The following describes two proteins that form a bound complex.

Sequence of the first protein:
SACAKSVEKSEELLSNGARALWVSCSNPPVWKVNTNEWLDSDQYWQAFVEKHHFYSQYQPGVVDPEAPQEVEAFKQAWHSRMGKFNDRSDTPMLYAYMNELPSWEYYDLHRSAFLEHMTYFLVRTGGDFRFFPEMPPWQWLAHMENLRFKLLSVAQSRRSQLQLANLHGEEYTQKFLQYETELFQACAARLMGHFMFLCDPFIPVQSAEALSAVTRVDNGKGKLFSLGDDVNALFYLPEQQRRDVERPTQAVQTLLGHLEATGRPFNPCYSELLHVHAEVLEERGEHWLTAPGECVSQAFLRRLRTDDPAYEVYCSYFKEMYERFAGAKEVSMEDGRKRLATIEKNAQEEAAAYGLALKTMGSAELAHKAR

Interface contacts:
Residue R251 in the first protein is in contact with residue D176 in the second protein (closest heavy-atom distance 2.7 Å).
Residue Q377 in the first protein interacts with residue S100 in the second protein (closest heavy-atom distance 3.9 Å).
Residue R245 in the first protein contacts residue V210 in the second protein (closest heavy-atom distance 3.2 Å).
Residue W261 in the first protein interacts with residue V210 in the second protein (closest heavy-atom distance 3.0 Å).
Residue F252 in the first protein contacts residue E188 in the second protein (closest heavy-atom distance 3.8 Å).
Residue T442 in the first protein interacts with residue P85 in the second protein (closest heavy-atom distance 3.4 Å).
Residue R438 in the first protein contacts residue R145 in the second protein (closest heavy-atom distance 2.9 Å).
Residue R438 in the first protein contacts residue F146 in the second protein (closest heavy-atom distance 3.5 Å).
Residue P428 in the first protein interacts with residue A102 in the second protein (closest heavy-atom distance 4.0 Å).
Residue L437 in the first protein contacts residue P90 in the second protein (closest heavy-atom distance 4.1 Å).
Residue H423 in the first protein interacts with residue V152 in the second protein (closest heavy-atom distance 4.0 Å).
Residue D249 in the first protein interacts with residue F146 in the second protein (closest heavy-atom distance 3.0 Å).
Residue H423 in the first protein contacts residue L148 in the second protein (closest heavy-atom distance 3.2 Å).
Residue F454 in the first protein is in contact with residue P90 in the second protein (closest heavy-atom distance 4.2 Å).
Residue V192 in the first protein is in contact with residue A267 in the second protein (closest heavy-atom distance 3.9 Å).
Residue A427 in the first protein is in contact with residue L148 in the second protein (closest heavy-atom distance 3.6 Å).
Residue W261 in the first protein contacts residue S209 in the second protein (closest heavy-atom distance 3.3 Å).
Residue G248 in the first protein is in contact with residue F146 in the second protein (closest heavy-atom distance 3.6 Å).
Residue R438 in the first protein is in contact with residue L148 in the second protein (closest heavy-atom distance 3.7 Å).
Residue D336 in the first protein is in contact with residue F96 in the second protein (closest heavy-atom distance 3.0 Å).
Residue P428 in the first protein interacts with residue S101 in the second protein (closest heavy-atom distance 2.0 Å).
Residue F252 in the first protein contacts residue F146 in the second protein (closest heavy-atom distance 3.4 Å).
Residue Q434 in the first protein interacts with residue P92 in the second protein (closest heavy-atom distance 3.9 Å).
Residue Y458 in the first protein interacts with residue P92 in the second protein (closest heavy-atom distance 3.7 Å).
Residue C431 in the first protein is in contact with residue F96 in the second protein (closest heavy-atom distance 4.2 Å).
Residue T442 in the first protein contacts residue P87 in the second protein (closest heavy-atom distance 3.6 Å).
Residue P337 in the first protein contacts residue A98 in the second protein (closest heavy-atom distance 3.9 Å).
Residue W225 in the first protein contacts residue F72 in the second protein (closest heavy-atom distance 3.4 Å).
Residue D380 in the first protein is in contact with residue S100 in the second protein (closest heavy-atom distance 2.9 Å).
Residue C451 in the first protein contacts residue P90 in the second protein (closest heavy-atom distance 3.9 Å).
Residue F252 in the first protein is in contact with residue V190 in the second protein (closest heavy-atom distance 3.4 Å).
Residue R379 in the first protein contacts residue S100 in the second protein (closest heavy-atom distance 3.7 Å).
Residue T426 in the first protein contacts residue L148 in the second protein (closest heavy-atom distance 3.8 Å).
Residue D208 in the first protein contacts residue S71 in the second protein (closest heavy-atom distance 3.5 Å).
Residue G429 in the first protein interacts with residue S101 in the second protein (closest heavy-atom distance 4.2 Å).
Residue E430 in the first protein is in contact with residue K151 in the second protein (closest heavy-atom distance 3.7 Å).
Residue L425 in the first protein is in contact with residue L148 in the second protein (closest heavy-atom distance 4.1 Å).
Residue R439 in the first protein contacts residue F146 in the second protein (closest heavy-atom distance 3.4 Å).
Residue R438 in the first protein is in contact with residue K151 in the second protein (closest heavy-atom distance 3.7 Å).
Residue Q434 in the first protein is in contact with residue P90 in the second protein (closest heavy-atom distance 3.4 Å).
Residue A427 in the first protein is in contact with residue S101 in the second protein (closest heavy-atom distance 4.0 Å).
Residue F461 in the first protein is in contact with residue F96 in the second protein (closest heavy-atom distance 4.0 Å).
Residue R379 in the first protein contacts residue A98 in the second protein (closest heavy-atom distance 3.0 Å).
Residue Y458 in the first protein contacts residue F96 in the second protein (closest heavy-atom distance 3.8 Å).
Residue Q260 in the first protein interacts with residue V210 in the second protein (closest heavy-atom distance 4.0 Å).
Residue P258 in the first protein interacts with residue S209 in the second protein (closest heavy-atom distance 4.1 Å).
Residue Q376 in the first protein contacts residue V99 in the second protein (closest heavy-atom distance 3.5 Å).
Residue R379 in the first protein is in contact with residue V99 in the second protein (closest heavy-atom distance 3.7 Å).
Residue D208 in the first protein is in contact with residue F72 in the second protein (closest heavy-atom distance 4.0 Å).
Residue F338 in the first protein interacts with residue F96 in the second protein (closest heavy-atom distance 3.9 Å).
Residue R245 in the first protein interacts with residue G211 in the second protein (closest heavy-atom distance 3.8 Å).
Residue Y458 in the first protein interacts with residue T91 in the second protein (closest heavy-atom distance 3.7 Å).
Residue Y458 in the first protein is in contact with residue P90 in the second protein (closest heavy-atom distance 4.1 Å).
Residue A427 in the first protein contacts residue K151 in the second protein (closest heavy-atom distance 4.0 Å).
Residue Y458 in the first protein is in contact with residue P93 in the second protein (closest heavy-atom distance 3.9 Å).
Residue G247 in the first protein is in contact with residue F146 in the second protein (closest heavy-atom distance 3.9 Å).
Residue Q376 in the first protein is in contact with residue S100 in the second protein (closest heavy-atom distance 3.0 Å).
Residue Y447 in the first protein is in contact with residue T89 in the second protein (closest heavy-atom distance 2.9 Å).
Residue Y447 in the first protein contacts residue P87 in the second protein (closest heavy-atom distance 3.7 Å).
Residue T442 in the first protein contacts residue D84 in the second protein (closest heavy-atom distance 4.0 Å).

Sequence of the second protein:
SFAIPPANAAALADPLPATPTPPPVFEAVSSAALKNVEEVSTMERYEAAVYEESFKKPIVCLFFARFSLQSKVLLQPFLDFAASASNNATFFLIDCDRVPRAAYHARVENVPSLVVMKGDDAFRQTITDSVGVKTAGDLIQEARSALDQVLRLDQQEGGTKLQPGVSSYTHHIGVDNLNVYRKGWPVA